Sequence of protein 1:
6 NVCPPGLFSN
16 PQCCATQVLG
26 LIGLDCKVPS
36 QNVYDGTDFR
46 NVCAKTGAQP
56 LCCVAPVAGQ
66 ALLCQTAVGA

Residue-level contacts at the interface:
Residue T21 in protein 2 contacts residue A20 in protein 1 (closest heavy-atom distance 4.2 Å).
Residue T51 in protein 2 contacts residue G52 in protein 1 (closest heavy-atom distance 3.6 Å).
Residue T21 in protein 2 interacts with residue L29 in protein 1 (closest heavy-atom distance 4.3 Å).
Residue T21 in protein 2 is in contact with residue D30 in protein 1 (closest heavy-atom distance 4.7 Å).
Residue G52 in protein 2 contacts residue G52 in protein 1 (closest heavy-atom distance 4.8 Å).
Residue L29 in protein 2 contacts residue V23 in protein 1 (closest heavy-atom distance 3.6 Å).
Residue D30 in protein 2 contacts residue T21 in protein 1 (closest heavy-atom distance 4.7 Å).
Residue V23 in protein 2 interacts with residue L29 in protein 1 (closest heavy-atom distance 3.6 Å).
Residue G52 in protein 2 interacts with residue T51 in protein 1 (closest heavy-atom distance 3.6 Å).
Residue A20 in protein 2 interacts with residue A20 in protein 1 (closest heavy-atom distance 3.4 Å).
Residue L29 in protein 2 is in contact with residue T21 in protein 1 (closest heavy-atom distance 4.3 Å).
Residue T51 in protein 2 is in contact with residue T51 in protein 1 (closest heavy-atom distance 4.2 Å).
Residue L29 in protein 2 contacts residue L29 in protein 1 (closest heavy-atom distance 3.5 Å).
Residue A20 in protein 2 contacts residue T21 in protein 1 (closest heavy-atom distance 4.2 Å).
Residue T21 in protein 2 contacts residue T21 in protein 1 (closest heavy-atom distance 3.7 Å).

The following describes two proteins that form a bound complex.

Sequence of protein 2:
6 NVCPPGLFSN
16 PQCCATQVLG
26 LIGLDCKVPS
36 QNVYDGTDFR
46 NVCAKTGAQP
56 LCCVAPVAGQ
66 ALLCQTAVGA